Sequence of protein 1:
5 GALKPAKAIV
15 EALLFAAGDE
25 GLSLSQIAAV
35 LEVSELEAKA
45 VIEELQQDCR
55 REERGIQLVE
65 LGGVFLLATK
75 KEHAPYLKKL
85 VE

This data describes a binding interaction between two proteins.

Sequence of protein 2:
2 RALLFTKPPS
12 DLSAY

Residue-level contacts at the interface:
Residue F19 in protein 1 is in contact with residue F6 in protein 2 (closest heavy-atom distance 3.4 Å).
Residue L81 in protein 1 contacts residue Y16 in protein 2 (closest heavy-atom distance 4.3 Å).
Residue F19 in protein 1 is in contact with residue K8 in protein 2 (closest heavy-atom distance 3.3 Å).
Residue V85 in protein 1 is in contact with residue A15 in protein 2 (closest heavy-atom distance 4.5 Å).
Residue V85 in protein 1 contacts residue S14 in protein 2 (closest heavy-atom distance 4.8 Å).
Residue A20 in protein 1 contacts residue T7 in protein 2 (closest heavy-atom distance 4.8 Å).
Residue K82 in protein 1 interacts with residue Y16 in protein 2 (closest heavy-atom distance 3.4 Å).
Residue A20 in protein 1 interacts with residue K8 in protein 2 (closest heavy-atom distance 4.8 Å).
Residue A78 in protein 1 interacts with residue Y16 in protein 2 (closest heavy-atom distance 3.7 Å).
Residue F19 in protein 1 contacts residue T7 in protein 2 (closest heavy-atom distance 3.9 Å).
Residue V85 in protein 1 is in contact with residue Y16 in protein 2 (closest heavy-atom distance 4.0 Å).
Residue T73 in protein 1 contacts residue Y16 in protein 2 (closest heavy-atom distance 4.6 Å).
Residue V85 in protein 1 is in contact with residue L13 in protein 2 (closest heavy-atom distance 3.7 Å).
Residue A20 in protein 1 interacts with residue F6 in protein 2 (closest heavy-atom distance 4.4 Å).
Residue K75 in protein 1 is in contact with residue Y16 in protein 2 (closest heavy-atom distance 4.3 Å).